Residue-level contacts at the interface:
Residue R306 in the second protein is in contact with residue F9 in the first protein (closest heavy-atom distance 3.4 Å).
Residue R359 in the second protein contacts residue S107 in the first protein (closest heavy-atom distance 3.4 Å).
Residue D295 in the second protein is in contact with residue R10 in the first protein (closest heavy-atom distance 3.5 Å).
Residue N337 in the second protein is in contact with residue F9 in the first protein (closest heavy-atom distance 3.3 Å).
Residue K174 in the second protein contacts residue F31 in the first protein (closest heavy-atom distance 3.5 Å).
Residue L361 in the second protein is in contact with residue S107 in the first protein (closest heavy-atom distance 3.2 Å).
Residue K297 in the second protein interacts with residue D27 in the first protein (closest heavy-atom distance 2.6 Å).
Residue R306 in the second protein interacts with residue H24 in the first protein (closest heavy-atom distance 2.4 Å).
Residue D304 in the second protein interacts with residue T25 in the first protein (closest heavy-atom distance 3.4 Å).
Residue R359 in the second protein interacts with residue Y124 in the first protein (closest heavy-atom distance 2.8 Å).
Residue R359 in the second protein contacts residue S105 in the first protein (closest heavy-atom distance 3.2 Å).
Residue Y208 in the second protein contacts residue W36 in the first protein (closest heavy-atom distance 3.4 Å).
Residue A296 in the second protein is in contact with residue F9 in the first protein (closest heavy-atom distance 2.9 Å).
Residue R276 in the second protein is in contact with residue D60 in the first protein (closest heavy-atom distance 2.7 Å).
Residue F212 in the second protein interacts with residue W22 in the first protein (closest heavy-atom distance 3.4 Å).
Residue Q291 in the second protein is in contact with residue S11 in the first protein (closest heavy-atom distance 3.5 Å).
Residue R276 in the second protein contacts residue E56 in the first protein (closest heavy-atom distance 3.2 Å).
Residue Q280 in the second protein interacts with residue L115 in the first protein (closest heavy-atom distance 3.2 Å).
Residue D26 in the second protein is in contact with residue S105 in the first protein (closest heavy-atom distance 3.3 Å).
Residue R276 in the second protein is in contact with residue Q112 in the first protein (closest heavy-atom distance 3.4 Å).
Residue R320 in the second protein is in contact with residue E128 in the first protein (closest heavy-atom distance 3.2 Å).
Residue D295 in the second protein is in contact with residue H24 in the first protein (closest heavy-atom distance 3.0 Å).
Residue D209 in the second protein interacts with residue W36 in the first protein (closest heavy-atom distance 3.2 Å).
Residue F212 in the second protein contacts residue Y34 in the first protein (closest heavy-atom distance 3.4 Å).
Residue Q280 in the second protein contacts residue P117 in the first protein (closest heavy-atom distance 3.5 Å).
Residue S275 in the second protein interacts with residue E56 in the first protein (closest heavy-atom distance 2.5 Å).
Residue Q279 in the second protein is in contact with residue Q112 in the first protein (closest heavy-atom distance 2.9 Å).
Residue Q280 in the second protein interacts with residue D116 in the first protein (closest heavy-atom distance 2.5 Å).
Residue L215 in the second protein is in contact with residue P109 in the first protein (closest heavy-atom distance 3.3 Å).
Residue D355 in the second protein interacts with residue E128 in the first protein (closest heavy-atom distance 2.8 Å).
Residue D355 in the second protein contacts residue T130 in the first protein (closest heavy-atom distance 2.7 Å).
Residue Q43 in the second protein interacts with residue F127 in the first protein (closest heavy-atom distance 3.2 Å).
Residue Q279 in the second protein interacts with residue A110 in the first protein (closest heavy-atom distance 2.5 Å).
Residue A231 in the second protein interacts with residue S107 in the first protein (closest heavy-atom distance 3.3 Å).
Residue E205 in the second protein interacts with residue K30 in the first protein (closest heavy-atom distance 3.0 Å).
Residue D355 in the second protein is in contact with residue T129 in the first protein (closest heavy-atom distance 3.4 Å).
Residue H227 in the second protein is in contact with residue S107 in the first protein (closest heavy-atom distance 3.6 Å).
Residue D295 in the second protein contacts residue S11 in the first protein (closest heavy-atom distance 3.2 Å).
Residue D41 in the second protein interacts with residue R132 in the first protein (closest heavy-atom distance 3.4 Å).
Residue N337 in the second protein is in contact with residue A8 in the first protein (closest heavy-atom distance 3.6 Å).
Residue Q279 in the second protein is in contact with residue S111 in the first protein (closest heavy-atom distance 3.4 Å).
Residue L217 in the second protein is in contact with residue N53 in the first protein (closest heavy-atom distance 3.5 Å).
Residue T218 in the second protein is in contact with residue N53 in the first protein (closest heavy-atom distance 3.3 Å).
Residue R359 in the second protein is in contact with residue R106 in the first protein (closest heavy-atom distance 3.5 Å).
Residue D209 in the second protein contacts residue K30 in the first protein (closest heavy-atom distance 2.4 Å).
Residue Y340 in the second protein is in contact with residue F9 in the first protein (closest heavy-atom distance 3.5 Å).
Residue Q245 in the second protein contacts residue T130 in the first protein (closest heavy-atom distance 3.3 Å).
Residue R306 in the second protein is in contact with residue T25 in the first protein (closest heavy-atom distance 3.3 Å).
Residue F212 in the second protein is in contact with residue G35 in the first protein (closest heavy-atom distance 3.5 Å).
Residue L42 in the second protein is in contact with residue R132 in the first protein (closest heavy-atom distance 3.4 Å).
Residue D224 in the second protein contacts residue P109 in the first protein (closest heavy-atom distance 3.2 Å).
Residue E205 in the second protein contacts residue F31 in the first protein (closest heavy-atom distance 3.5 Å).
Residue K297 in the second protein is in contact with residue H24 in the first protein (closest heavy-atom distance 3.4 Å).
Residue G277 in the second protein interacts with residue E56 in the first protein (closest heavy-atom distance 2.8 Å).
Residue K216 in the second protein contacts residue N53 in the first protein (closest heavy-atom distance 3.4 Å).
Residue T214 in the second protein interacts with residue R14 in the first protein (closest heavy-atom distance 3.5 Å).
Residue D295 in the second protein contacts residue F9 in the first protein (closest heavy-atom distance 3.0 Å).
Residue L361 in the second protein is in contact with residue Y124 in the first protein (closest heavy-atom distance 3.2 Å).
Residue P272 in the second protein is in contact with residue F108 in the first protein (closest heavy-atom distance 3.6 Å).
Residue F294 in the second protein is in contact with residue F9 in the first protein (closest heavy-atom distance 3.1 Å).

Sequence of the second protein:
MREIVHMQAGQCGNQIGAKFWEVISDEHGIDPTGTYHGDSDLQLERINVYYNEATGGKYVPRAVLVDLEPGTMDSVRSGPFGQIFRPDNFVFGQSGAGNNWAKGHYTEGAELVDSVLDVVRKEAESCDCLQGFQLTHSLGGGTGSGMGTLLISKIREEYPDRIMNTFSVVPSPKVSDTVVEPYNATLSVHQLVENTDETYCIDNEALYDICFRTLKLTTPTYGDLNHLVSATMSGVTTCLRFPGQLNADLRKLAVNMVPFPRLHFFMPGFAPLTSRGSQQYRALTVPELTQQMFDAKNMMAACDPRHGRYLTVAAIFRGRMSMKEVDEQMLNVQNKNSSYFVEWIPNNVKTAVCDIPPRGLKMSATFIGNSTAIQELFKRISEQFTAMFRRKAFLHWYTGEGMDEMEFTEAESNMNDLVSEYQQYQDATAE

These two protein chains interact to form a complex.

Sequence of the first protein:
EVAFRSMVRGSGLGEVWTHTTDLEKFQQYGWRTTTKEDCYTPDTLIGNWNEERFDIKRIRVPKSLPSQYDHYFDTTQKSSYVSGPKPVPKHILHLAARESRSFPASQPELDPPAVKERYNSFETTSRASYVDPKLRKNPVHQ